Sequence of chain A:
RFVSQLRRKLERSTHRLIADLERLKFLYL

Residue-level contacts at the interface:
Residue R793 in chain B interacts with residue L3147 in chain A (closest heavy-atom distance 3.4 Å).
Residue R793 in chain B interacts with residue Y3148 in chain A (closest heavy-atom distance 4.9 Å).
Residue R793 in chain B is in contact with residue L3149 in chain A (closest heavy-atom distance 3.3 Å).
Residue Q761 in chain B interacts with residue F3146 in chain A (closest heavy-atom distance 4.7 Å).
Residue R793 in chain B contacts residue F3146 in chain A (closest heavy-atom distance 2.5 Å).
Residue Y782 in chain B contacts residue L3147 in chain A (closest heavy-atom distance 3.6 Å).
Residue Q761 in chain B interacts with residue L3149 in chain A (closest heavy-atom distance 4.9 Å).

Sequence of chain B:
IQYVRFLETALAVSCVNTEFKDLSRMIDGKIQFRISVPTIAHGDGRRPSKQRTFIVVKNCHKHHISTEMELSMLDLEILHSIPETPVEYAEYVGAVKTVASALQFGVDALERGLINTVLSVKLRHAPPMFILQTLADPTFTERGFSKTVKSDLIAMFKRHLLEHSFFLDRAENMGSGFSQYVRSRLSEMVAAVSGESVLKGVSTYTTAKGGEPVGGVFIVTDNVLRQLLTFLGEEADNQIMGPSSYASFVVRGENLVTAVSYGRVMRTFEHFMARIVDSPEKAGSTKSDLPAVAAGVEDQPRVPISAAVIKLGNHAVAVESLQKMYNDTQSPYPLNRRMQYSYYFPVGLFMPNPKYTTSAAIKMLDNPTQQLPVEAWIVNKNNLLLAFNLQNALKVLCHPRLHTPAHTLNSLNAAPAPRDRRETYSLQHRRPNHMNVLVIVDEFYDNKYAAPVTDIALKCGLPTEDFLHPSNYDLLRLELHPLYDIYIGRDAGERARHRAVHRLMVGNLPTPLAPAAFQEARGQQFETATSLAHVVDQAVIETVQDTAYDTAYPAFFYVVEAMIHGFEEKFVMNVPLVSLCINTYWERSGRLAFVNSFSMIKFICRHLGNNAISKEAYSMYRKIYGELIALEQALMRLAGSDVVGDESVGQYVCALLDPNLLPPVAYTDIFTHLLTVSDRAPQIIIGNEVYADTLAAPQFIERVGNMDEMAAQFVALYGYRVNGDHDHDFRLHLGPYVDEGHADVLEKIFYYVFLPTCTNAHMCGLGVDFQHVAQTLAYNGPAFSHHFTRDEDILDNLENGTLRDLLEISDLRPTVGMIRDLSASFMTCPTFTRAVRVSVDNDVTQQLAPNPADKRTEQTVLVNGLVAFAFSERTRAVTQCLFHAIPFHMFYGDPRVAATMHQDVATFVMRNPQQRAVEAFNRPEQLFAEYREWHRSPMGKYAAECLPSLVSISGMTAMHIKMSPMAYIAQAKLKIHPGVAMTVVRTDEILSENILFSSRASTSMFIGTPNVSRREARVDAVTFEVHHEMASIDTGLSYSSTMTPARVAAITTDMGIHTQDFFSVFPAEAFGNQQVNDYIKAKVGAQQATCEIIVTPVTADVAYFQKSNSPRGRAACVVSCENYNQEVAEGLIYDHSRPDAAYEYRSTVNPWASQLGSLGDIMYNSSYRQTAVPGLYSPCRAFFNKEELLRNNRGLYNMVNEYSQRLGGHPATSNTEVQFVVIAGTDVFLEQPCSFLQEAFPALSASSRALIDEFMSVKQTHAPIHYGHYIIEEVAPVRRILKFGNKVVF

This data describes a binding interaction between two proteins.